Sequence of protein 1:
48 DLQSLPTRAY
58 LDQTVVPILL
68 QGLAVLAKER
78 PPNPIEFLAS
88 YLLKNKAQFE

Sequence of protein 2:
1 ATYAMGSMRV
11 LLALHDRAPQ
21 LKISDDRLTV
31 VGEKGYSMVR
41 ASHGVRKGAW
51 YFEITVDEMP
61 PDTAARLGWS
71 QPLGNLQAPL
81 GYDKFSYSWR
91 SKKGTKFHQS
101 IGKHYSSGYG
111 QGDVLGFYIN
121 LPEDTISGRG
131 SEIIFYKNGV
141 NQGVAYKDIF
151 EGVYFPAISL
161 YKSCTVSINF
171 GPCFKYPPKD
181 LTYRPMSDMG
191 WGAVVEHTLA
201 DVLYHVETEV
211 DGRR

This data describes a binding interaction between two proteins.

Contacts between the two chains:
Residue V210 in protein 2 interacts with residue A74 in protein 1 (closest heavy-atom distance 4.3 Å).
Residue E209 in protein 2 is in contact with residue A71 in protein 1 (closest heavy-atom distance 4.9 Å).
Residue A1 in protein 2 is in contact with residue Q50 in protein 1 (closest heavy-atom distance 4.2 Å).
Residue V210 in protein 2 is in contact with residue A71 in protein 1 (closest heavy-atom distance 3.9 Å).
Residue V206 in protein 2 interacts with residue L70 in protein 1 (closest heavy-atom distance 4.0 Å).
Residue V206 in protein 2 contacts residue L67 in protein 1 (closest heavy-atom distance 3.7 Å).
Residue M5 in protein 2 is in contact with residue T54 in protein 1 (closest heavy-atom distance 4.7 Å).
Residue V202 in protein 2 interacts with residue L67 in protein 1 (closest heavy-atom distance 3.8 Å).
Residue V194 in protein 2 contacts residue T54 in protein 1 (closest heavy-atom distance 4.0 Å).
Residue W191 in protein 2 contacts residue T54 in protein 1 (closest heavy-atom distance 3.7 Å).
Residue V210 in protein 2 is in contact with residue K75 in protein 1 (closest heavy-atom distance 3.9 Å).
Residue H205 in protein 2 is in contact with residue L67 in protein 1 (closest heavy-atom distance 3.7 Å).
Residue H197 in protein 2 contacts residue R55 in protein 1 (closest heavy-atom distance 4.2 Å).
Residue T198 in protein 2 interacts with residue D59 in protein 1 (closest heavy-atom distance 4.8 Å).
Residue V206 in protein 2 is in contact with residue A74 in protein 1 (closest heavy-atom distance 4.8 Å).
Residue V195 in protein 2 is in contact with residue T54 in protein 1 (closest heavy-atom distance 3.8 Å).
Residue V202 in protein 2 contacts residue L70 in protein 1 (closest heavy-atom distance 4.2 Å).
Residue V202 in protein 2 contacts residue V63 in protein 1 (closest heavy-atom distance 3.8 Å).
Residue T198 in protein 2 interacts with residue L58 in protein 1 (closest heavy-atom distance 4.3 Å).
Residue Y3 in protein 2 contacts residue P53 in protein 1 (closest heavy-atom distance 3.6 Å).
Residue T198 in protein 2 is in contact with residue R55 in protein 1 (closest heavy-atom distance 3.4 Å).
Residue T198 in protein 2 contacts residue V63 in protein 1 (closest heavy-atom distance 4.2 Å).
Residue D201 in protein 2 contacts residue R55 in protein 1 (closest heavy-atom distance 2.7 Å).
Residue L199 in protein 2 is in contact with residue L70 in protein 1 (closest heavy-atom distance 4.5 Å).
Residue Y3 in protein 2 is in contact with residue T54 in protein 1 (closest heavy-atom distance 3.9 Å).
Residue T2 in protein 2 interacts with residue S51 in protein 1 (closest heavy-atom distance 4.5 Å).
Residue V206 in protein 2 interacts with residue L66 in protein 1 (closest heavy-atom distance 5.0 Å).
Residue Y3 in protein 2 interacts with residue S51 in protein 1 (closest heavy-atom distance 3.6 Å).
Residue V206 in protein 2 contacts residue A71 in protein 1 (closest heavy-atom distance 3.9 Å).
Residue Y3 in protein 2 interacts with residue L52 in protein 1 (closest heavy-atom distance 3.3 Å).
Residue A1 in protein 2 is in contact with residue S51 in protein 1 (closest heavy-atom distance 3.2 Å).
Residue T2 in protein 2 is in contact with residue Q50 in protein 1 (closest heavy-atom distance 3.2 Å).
Residue Y3 in protein 2 contacts residue Q50 in protein 1 (closest heavy-atom distance 3.0 Å).
Residue V195 in protein 2 is in contact with residue L58 in protein 1 (closest heavy-atom distance 4.3 Å).
Residue L203 in protein 2 contacts residue L70 in protein 1 (closest heavy-atom distance 4.3 Å).
Residue V194 in protein 2 is in contact with residue R55 in protein 1 (closest heavy-atom distance 3.9 Å).